These two protein chains interact to form a complex.

Interface contacts:
Residue K29 in protein 2 is in contact with residue Y14 in protein 1 (closest heavy-atom distance 3.0 Å).
Residue Y9 in protein 2 interacts with residue Y14 in protein 1 (closest heavy-atom distance 2.9 Å).
Residue R49 in protein 2 is in contact with residue Y23 in protein 1 (closest heavy-atom distance 3.4 Å).
Residue L7 in protein 2 contacts residue N13 in protein 1 (closest heavy-atom distance 3.0 Å).
Residue K70 in protein 2 interacts with residue S7 in protein 1 (closest heavy-atom distance 2.9 Å).
Residue S18 in protein 2 contacts residue E28 in protein 1 (closest heavy-atom distance 2.7 Å).
Residue S18 in protein 2 interacts with residue M26 in protein 1 (closest heavy-atom distance 3.1 Å).
Residue N32 in protein 2 interacts with residue T10 in protein 1 (closest heavy-atom distance 2.7 Å).
Residue S6 in protein 2 is in contact with residue T15 in protein 1 (closest heavy-atom distance 3.3 Å).
Residue K58 in protein 2 contacts residue F31 in protein 1 (closest heavy-atom distance 3.0 Å).
Residue F16 in protein 2 is in contact with residue M26 in protein 1 (closest heavy-atom distance 3.1 Å).
Residue R43 in protein 2 contacts residue E16 in protein 1 (closest heavy-atom distance 2.9 Å).
Residue T33 in protein 2 is in contact with residue D12 in protein 1 (closest heavy-atom distance 3.5 Å).
Residue E17 in protein 2 interacts with residue Y23 in protein 1 (closest heavy-atom distance 3.5 Å).
Residue K66 in protein 2 contacts residue S7 in protein 1 (closest heavy-atom distance 3.7 Å).
Residue Q50 in protein 2 contacts residue Y14 in protein 1 (closest heavy-atom distance 3.0 Å).
Residue R49 in protein 2 interacts with residue D22 in protein 1 (closest heavy-atom distance 2.6 Å).
Residue P12 in protein 2 interacts with residue G19 in protein 1 (closest heavy-atom distance 3.3 Å).
Residue C11 in protein 2 is in contact with residue M18 in protein 1 (closest heavy-atom distance 3.6 Å).
Residue K58 in protein 2 contacts residue R32 in protein 1 (closest heavy-atom distance 2.7 Å).
Residue L7 in protein 2 is in contact with residue T15 in protein 1 (closest heavy-atom distance 2.7 Å).
Residue R22 in protein 2 contacts residue G1 in protein 1 (closest heavy-atom distance 3.3 Å).
Residue P12 in protein 2 contacts residue S20 in protein 1 (closest heavy-atom distance 3.4 Å).
Residue E17 in protein 2 is in contact with residue S25 in protein 1 (closest heavy-atom distance 3.6 Å).
Residue I30 in protein 2 interacts with residue S11 in protein 1 (closest heavy-atom distance 2.9 Å).
Residue K29 in protein 2 interacts with residue Y9 in protein 1 (closest heavy-atom distance 2.9 Å).
Residue N32 in protein 2 is in contact with residue S11 in protein 1 (closest heavy-atom distance 3.4 Å).
Residue Q50 in protein 2 interacts with residue E17 in protein 1 (closest heavy-atom distance 3.1 Å).
Residue P12 in protein 2 is in contact with residue M18 in protein 1 (closest heavy-atom distance 3.6 Å).
Residue S18 in protein 2 interacts with residue K27 in protein 1 (closest heavy-atom distance 3.2 Å).
Residue I30 in protein 2 is in contact with residue I8 in protein 1 (closest heavy-atom distance 3.6 Å).
Residue W59 in protein 2 is in contact with residue I6 in protein 1 (closest heavy-atom distance 3.6 Å).
Residue K29 in protein 2 is in contact with residue S11 in protein 1 (closest heavy-atom distance 3.5 Å).
Residue Y63 in protein 2 is in contact with residue I8 in protein 1 (closest heavy-atom distance 3.1 Å).
Residue C13 in protein 2 interacts with residue S20 in protein 1 (closest heavy-atom distance 3.0 Å).
Residue L31 in protein 2 contacts residue Y14 in protein 1 (closest heavy-atom distance 3.6 Å).
Residue E62 in protein 2 interacts with residue E4 in protein 1 (closest heavy-atom distance 3.2 Å).
Residue R14 in protein 2 contacts residue S20 in protein 1 (closest heavy-atom distance 2.7 Å).
Residue K66 in protein 2 is in contact with residue E4 in protein 1 (closest heavy-atom distance 3.3 Å).
Residue H19 in protein 2 contacts residue K27 in protein 1 (closest heavy-atom distance 3.0 Å).
Residue L44 in protein 2 contacts residue Y23 in protein 1 (closest heavy-atom distance 3.3 Å).
Residue L28 in protein 2 interacts with residue I8 in protein 1 (closest heavy-atom distance 3.4 Å).
Residue K29 in protein 2 is in contact with residue I8 in protein 1 (closest heavy-atom distance 3.4 Å).
Residue Y9 in protein 2 is in contact with residue N13 in protein 1 (closest heavy-atom distance 2.8 Å).
Residue V41 in protein 2 is in contact with residue Y14 in protein 1 (closest heavy-atom distance 3.3 Å).
Residue Y63 in protein 2 contacts residue I6 in protein 1 (closest heavy-atom distance 3.7 Å).
Residue I30 in protein 2 is in contact with residue T10 in protein 1 (closest heavy-atom distance 3.5 Å).
Residue K29 in protein 2 interacts with residue E16 in protein 1 (closest heavy-atom distance 2.7 Å).
Residue L31 in protein 2 contacts residue S11 in protein 1 (closest heavy-atom distance 3.6 Å).
Residue H27 in protein 2 contacts residue Y9 in protein 1 (closest heavy-atom distance 3.5 Å).
Residue K70 in protein 2 contacts residue I8 in protein 1 (closest heavy-atom distance 2.9 Å).
Residue A67 in protein 2 contacts residue I8 in protein 1 (closest heavy-atom distance 3.0 Å).
Residue V51 in protein 2 interacts with residue Y23 in protein 1 (closest heavy-atom distance 3.5 Å).
Residue S18 in protein 2 contacts residue P29 in protein 1 (closest heavy-atom distance 3.3 Å).
Residue I30 in protein 2 contacts residue Y9 in protein 1 (closest heavy-atom distance 3.1 Å).
Residue P12 in protein 2 interacts with residue E17 in protein 1 (closest heavy-atom distance 3.7 Å).
Residue R22 in protein 2 is in contact with residue I6 in protein 1 (closest heavy-atom distance 3.4 Å).
Residue K66 in protein 2 interacts with residue G5 in protein 1 (closest heavy-atom distance 3.8 Å).
Residue K70 in protein 2 is in contact with residue Y9 in protein 1 (closest heavy-atom distance 3.6 Å).
Residue D54 in protein 2 contacts residue E28 in protein 1 (closest heavy-atom distance 3.2 Å).

Sequence of protein 1:
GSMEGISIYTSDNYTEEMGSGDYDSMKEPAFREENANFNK

Sequence of protein 2:
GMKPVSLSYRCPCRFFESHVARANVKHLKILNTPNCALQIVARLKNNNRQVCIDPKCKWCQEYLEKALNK